Sequence of protein 2:
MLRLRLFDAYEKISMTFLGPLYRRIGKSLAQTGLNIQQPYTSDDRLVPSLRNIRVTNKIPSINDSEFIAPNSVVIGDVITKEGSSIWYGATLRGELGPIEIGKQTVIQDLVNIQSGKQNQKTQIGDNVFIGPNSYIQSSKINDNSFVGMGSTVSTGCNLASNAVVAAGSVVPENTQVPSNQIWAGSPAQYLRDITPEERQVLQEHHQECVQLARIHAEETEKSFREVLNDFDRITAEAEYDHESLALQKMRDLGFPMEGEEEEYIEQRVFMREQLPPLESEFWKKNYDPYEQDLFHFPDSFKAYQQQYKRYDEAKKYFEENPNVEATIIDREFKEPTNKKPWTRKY

Interface contacts:
Residue E261 in protein 2 is in contact with residue F42 in protein 1 (closest heavy-atom distance 4.8 Å).

The following describes two proteins that form a bound complex.

Sequence of protein 1:
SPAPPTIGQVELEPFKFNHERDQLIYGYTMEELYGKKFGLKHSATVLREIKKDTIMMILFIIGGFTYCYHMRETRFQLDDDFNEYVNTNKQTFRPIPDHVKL